Sequence of the second protein:
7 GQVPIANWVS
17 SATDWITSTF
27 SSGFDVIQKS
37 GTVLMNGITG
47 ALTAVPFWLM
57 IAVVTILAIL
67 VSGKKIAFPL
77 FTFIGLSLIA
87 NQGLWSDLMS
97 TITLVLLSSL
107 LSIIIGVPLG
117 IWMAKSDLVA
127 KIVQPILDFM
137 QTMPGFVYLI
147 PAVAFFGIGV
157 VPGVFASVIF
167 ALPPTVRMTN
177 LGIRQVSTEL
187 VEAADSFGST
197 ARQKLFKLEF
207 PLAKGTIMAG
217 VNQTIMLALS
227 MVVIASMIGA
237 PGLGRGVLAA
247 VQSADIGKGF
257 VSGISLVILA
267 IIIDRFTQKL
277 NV

Interface contacts:
Residue I11 in the first protein contacts residue Q88 in the second protein (closest heavy-atom distance 3.5 Å).
Residue A12 in the first protein interacts with residue G253 in the second protein (closest heavy-atom distance 3.6 Å).
Residue F142 in the first protein is in contact with residue V243 in the second protein (closest heavy-atom distance 4.0 Å).
Residue M222 in the first protein contacts residue T138 in the second protein (closest heavy-atom distance 3.5 Å).
Residue S226 in the first protein interacts with residue P140 in the second protein (closest heavy-atom distance 3.9 Å).
Residue V15 in the first protein is in contact with residue I252 in the second protein (closest heavy-atom distance 3.9 Å).
Residue I11 in the first protein contacts residue L84 in the second protein (closest heavy-atom distance 3.7 Å).
Residue I267 in the first protein interacts with residue F135 in the second protein (closest heavy-atom distance 4.0 Å).
Residue G253 in the first protein is in contact with residue S16 in the second protein (closest heavy-atom distance 3.6 Å).
Residue I146 in the first protein is in contact with residue I252 in the second protein (closest heavy-atom distance 4.0 Å).
Residue V247 in the first protein interacts with residue M233 in the second protein (closest heavy-atom distance 4.0 Å).
Residue V243 in the first protein contacts residue I146 in the second protein (closest heavy-atom distance 3.5 Å).
Residue G255 in the first protein is in contact with residue I146 in the second protein (closest heavy-atom distance 3.9 Å).
Residue Q88 in the first protein interacts with residue V9 in the second protein (closest heavy-atom distance 3.7 Å).
Residue I252 in the first protein interacts with residue A150 in the second protein (closest heavy-atom distance 3.5 Å).
Residue N87 in the first protein contacts residue V9 in the second protein (closest heavy-atom distance 3.9 Å).
Residue V263 in the first protein is in contact with residue F135 in the second protein (closest heavy-atom distance 4.0 Å).
Residue L84 in the first protein interacts with residue I11 in the second protein (closest heavy-atom distance 4.0 Å).
Residue P140 in the first protein interacts with residue S226 in the second protein (closest heavy-atom distance 3.9 Å).
Residue P10 in the first protein is in contact with residue N87 in the second protein (closest heavy-atom distance 3.9 Å).
Residue F256 in the first protein contacts residue V15 in the second protein (closest heavy-atom distance 4.0 Å).
Residue M233 in the first protein interacts with residue L244 in the second protein (closest heavy-atom distance 3.1 Å).
Residue L244 in the first protein is in contact with residue M233 in the second protein (closest heavy-atom distance 3.3 Å).
Residue P10 in the first protein is in contact with residue Q88 in the second protein (closest heavy-atom distance 3.4 Å).
Residue I146 in the first protein contacts residue V243 in the second protein (closest heavy-atom distance 3.5 Å).
Residue S232 in the first protein contacts residue F142 in the second protein (closest heavy-atom distance 3.5 Å).
Residue M233 in the first protein interacts with residue Q248 in the second protein (closest heavy-atom distance 3.2 Å).
Residue A150 in the first protein interacts with residue I252 in the second protein (closest heavy-atom distance 3.5 Å).
Residue Q88 in the first protein interacts with residue I11 in the second protein (closest heavy-atom distance 3.7 Å).
Residue S16 in the first protein is in contact with residue G253 in the second protein (closest heavy-atom distance 3.4 Å).
Residue G253 in the first protein is in contact with residue A12 in the second protein (closest heavy-atom distance 3.5 Å).
Residue I252 in the first protein is in contact with residue I146 in the second protein (closest heavy-atom distance 3.9 Å).
Residue V143 in the first protein contacts residue L262 in the second protein (closest heavy-atom distance 4.0 Å).
Residue I252 in the first protein interacts with residue V15 in the second protein (closest heavy-atom distance 3.7 Å).
Residue F135 in the first protein interacts with residue I267 in the second protein (closest heavy-atom distance 3.9 Å).
Residue V229 in the first protein contacts residue F142 in the second protein (closest heavy-atom distance 3.5 Å).
Residue F142 in the first protein contacts residue I230 in the second protein (closest heavy-atom distance 4.0 Å).
Residue M233 in the first protein is in contact with residue V247 in the second protein (closest heavy-atom distance 4.0 Å).
Residue Q248 in the first protein contacts residue M233 in the second protein (closest heavy-atom distance 3.1 Å).
Residue I146 in the first protein contacts residue G255 in the second protein (closest heavy-atom distance 3.8 Å).
Residue Q8 in the first protein interacts with residue N87 in the second protein (closest heavy-atom distance 2.6 Å).
Residue N87 in the first protein contacts residue Q8 in the second protein (closest heavy-atom distance 2.9 Å).
Residue T138 in the first protein interacts with residue D270 in the second protein (closest heavy-atom distance 3.9 Å).
Residue F142 in the first protein is in contact with residue S232 in the second protein (closest heavy-atom distance 3.5 Å).
Residue V247 in the first protein interacts with residue L145 in the second protein (closest heavy-atom distance 4.0 Å).
Residue F142 in the first protein interacts with residue L244 in the second protein (closest heavy-atom distance 3.5 Å).
Residue V15 in the first protein is in contact with residue F256 in the second protein (closest heavy-atom distance 3.8 Å).
Residue V9 in the first protein interacts with residue Q88 in the second protein (closest heavy-atom distance 3.6 Å).
Residue F142 in the first protein contacts residue V229 in the second protein (closest heavy-atom distance 3.5 Å).
Residue I230 in the first protein contacts residue I230 in the second protein (closest heavy-atom distance 4.0 Å).
Residue L244 in the first protein is in contact with residue F142 in the second protein (closest heavy-atom distance 3.4 Å).
Residue G141 in the first protein contacts residue S226 in the second protein (closest heavy-atom distance 4.0 Å).
Residue M233 in the first protein contacts residue M233 in the second protein (closest heavy-atom distance 3.7 Å).
Residue V243 in the first protein interacts with residue F142 in the second protein (closest heavy-atom distance 3.9 Å).
Residue Q88 in the first protein contacts residue P10 in the second protein (closest heavy-atom distance 3.6 Å).
Residue V9 in the first protein contacts residue N87 in the second protein (closest heavy-atom distance 3.6 Å).
Residue T138 in the first protein contacts residue M222 in the second protein (closest heavy-atom distance 3.5 Å).
Residue V149 in the first protein is in contact with residue I252 in the second protein (closest heavy-atom distance 3.6 Å).
Residue I252 in the first protein contacts residue V149 in the second protein (closest heavy-atom distance 3.7 Å).
Residue F135 in the first protein is in contact with residue V263 in the second protein (closest heavy-atom distance 3.9 Å).

This data describes a binding interaction between two proteins.

Sequence of the first protein:
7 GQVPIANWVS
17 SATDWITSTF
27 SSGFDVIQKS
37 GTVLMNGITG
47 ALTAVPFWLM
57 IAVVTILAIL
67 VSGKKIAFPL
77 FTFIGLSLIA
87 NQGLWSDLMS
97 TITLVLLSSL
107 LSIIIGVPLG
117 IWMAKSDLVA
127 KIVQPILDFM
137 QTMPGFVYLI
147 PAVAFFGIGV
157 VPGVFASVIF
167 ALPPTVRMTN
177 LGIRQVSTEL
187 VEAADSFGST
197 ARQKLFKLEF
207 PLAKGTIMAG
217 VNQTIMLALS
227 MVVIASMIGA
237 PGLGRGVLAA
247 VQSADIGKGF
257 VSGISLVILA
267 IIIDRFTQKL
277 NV